Sequence of protein 2:
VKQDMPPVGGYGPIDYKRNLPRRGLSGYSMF

Contacts between the two chains:
Residue R73 in protein 1 interacts with residue L25 in protein 2 (closest heavy-atom distance 4.6 Å).
Residue D60 in protein 1 is in contact with residue G32 in protein 2 (closest heavy-atom distance 2.7 Å).
Residue M55 in protein 1 interacts with residue Y33 in protein 2 (closest heavy-atom distance 3.5 Å).
Residue K56 in protein 1 is in contact with residue S31 in protein 2 (closest heavy-atom distance 3.1 Å).
Residue A63 in protein 1 contacts residue G32 in protein 2 (closest heavy-atom distance 3.8 Å).
Residue D60 in protein 1 interacts with residue S31 in protein 2 (closest heavy-atom distance 3.6 Å).
Residue R73 in protein 1 contacts residue R27 in protein 2 (closest heavy-atom distance 4.6 Å).
Residue T59 in protein 1 contacts residue F36 in protein 2 (closest heavy-atom distance 4.2 Å).
Residue K56 in protein 1 contacts residue Y33 in protein 2 (closest heavy-atom distance 3.5 Å).
Residue A63 in protein 1 interacts with residue F36 in protein 2 (closest heavy-atom distance 3.6 Å).
Residue R73 in protein 1 is in contact with residue R28 in protein 2 (closest heavy-atom distance 3.6 Å).
Residue L67 in protein 1 is in contact with residue M35 in protein 2 (closest heavy-atom distance 3.6 Å).
Residue T59 in protein 1 interacts with residue G32 in protein 2 (closest heavy-atom distance 3.9 Å).
Residue D60 in protein 1 contacts residue Y33 in protein 2 (closest heavy-atom distance 4.6 Å).
Residue L67 in protein 1 is in contact with residue F36 in protein 2 (closest heavy-atom distance 4.2 Å).
Residue T69 in protein 1 is in contact with residue M35 in protein 2 (closest heavy-atom distance 4.1 Å).
Residue T59 in protein 1 contacts residue Y33 in protein 2 (closest heavy-atom distance 3.5 Å).
Residue A63 in protein 1 interacts with residue M35 in protein 2 (closest heavy-atom distance 3.8 Å).
Residue K56 in protein 1 contacts residue G32 in protein 2 (closest heavy-atom distance 4.8 Å).
Residue A62 in protein 1 is in contact with residue F36 in protein 2 (closest heavy-atom distance 4.2 Å).
Residue R73 in protein 1 contacts residue P26 in protein 2 (closest heavy-atom distance 3.9 Å).
Residue L66 in protein 1 interacts with residue F36 in protein 2 (closest heavy-atom distance 4.1 Å).

This data describes a binding interaction between two proteins.

Sequence of protein 1:
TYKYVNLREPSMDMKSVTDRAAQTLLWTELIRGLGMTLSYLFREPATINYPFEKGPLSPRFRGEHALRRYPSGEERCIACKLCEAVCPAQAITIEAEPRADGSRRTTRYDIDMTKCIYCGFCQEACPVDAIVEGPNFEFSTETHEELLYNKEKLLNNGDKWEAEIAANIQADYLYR